Sequence of chain B:
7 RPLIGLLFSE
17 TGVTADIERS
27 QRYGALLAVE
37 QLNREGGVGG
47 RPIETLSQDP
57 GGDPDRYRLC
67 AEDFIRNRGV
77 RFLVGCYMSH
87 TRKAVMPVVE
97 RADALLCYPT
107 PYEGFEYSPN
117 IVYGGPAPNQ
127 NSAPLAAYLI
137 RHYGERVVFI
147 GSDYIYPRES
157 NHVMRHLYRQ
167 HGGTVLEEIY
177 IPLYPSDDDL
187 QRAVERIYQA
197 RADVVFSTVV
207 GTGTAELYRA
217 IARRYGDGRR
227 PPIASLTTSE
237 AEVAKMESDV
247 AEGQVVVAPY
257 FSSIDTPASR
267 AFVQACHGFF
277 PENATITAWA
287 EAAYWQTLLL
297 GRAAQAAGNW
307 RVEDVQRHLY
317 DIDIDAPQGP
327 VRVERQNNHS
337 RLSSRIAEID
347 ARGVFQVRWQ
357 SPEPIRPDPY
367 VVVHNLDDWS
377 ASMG

The following describes two proteins that form a bound complex.

Sequence of chain A:
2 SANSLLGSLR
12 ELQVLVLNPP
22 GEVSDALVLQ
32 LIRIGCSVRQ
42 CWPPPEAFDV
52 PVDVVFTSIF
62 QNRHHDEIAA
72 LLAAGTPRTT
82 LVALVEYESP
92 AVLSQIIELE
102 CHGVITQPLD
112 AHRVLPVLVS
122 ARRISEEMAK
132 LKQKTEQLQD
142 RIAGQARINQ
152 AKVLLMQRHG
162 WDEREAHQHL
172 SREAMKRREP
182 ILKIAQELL

Contacts between the two chains:
Residue H162 in chain B interacts with residue R159 in chain A (closest heavy-atom distance 4.7 Å).
Residue R165 in chain B interacts with residue R159 in chain A (closest heavy-atom distance 3.5 Å).
Residue H162 in chain B is in contact with residue G161 in chain A (closest heavy-atom distance 4.5 Å).
Residue Q166 in chain B interacts with residue R159 in chain A (closest heavy-atom distance 3.6 Å).
Residue R165 in chain B is in contact with residue Q158 in chain A (closest heavy-atom distance 3.4 Å).